The following describes two proteins that form a bound complex.

Interface contacts:
Residue I68 in protein 1 contacts residue V30 in protein 2 (closest heavy-atom distance 4.2 Å).
Residue D74 in protein 1 interacts with residue D31 in protein 2 (closest heavy-atom distance 4.0 Å).
Residue I23 in protein 1 contacts residue E34 in protein 2 (closest heavy-atom distance 4.0 Å).
Residue I69 in protein 1 is in contact with residue S29 in protein 2 (closest heavy-atom distance 3.6 Å).
Residue F65 in protein 1 is in contact with residue I28 in protein 2 (closest heavy-atom distance 4.5 Å).
Residue Y67 in protein 1 is in contact with residue K26 in protein 2 (closest heavy-atom distance 3.7 Å).
Residue F65 in protein 1 contacts residue L33 in protein 2 (closest heavy-atom distance 3.5 Å).
Residue V64 in protein 1 contacts residue K26 in protein 2 (closest heavy-atom distance 4.9 Å).
Residue D74 in protein 1 contacts residue V30 in protein 2 (closest heavy-atom distance 3.2 Å).
Residue I69 in protein 1 interacts with residue I28 in protein 2 (closest heavy-atom distance 2.9 Å).
Residue I68 in protein 1 is in contact with residue I28 in protein 2 (closest heavy-atom distance 3.2 Å).
Residue R71 in protein 1 interacts with residue V30 in protein 2 (closest heavy-atom distance 4.8 Å).
Residue F70 in protein 1 is in contact with residue V30 in protein 2 (closest heavy-atom distance 3.5 Å).
Residue Y25 in protein 1 interacts with residue L33 in protein 2 (closest heavy-atom distance 3.8 Å).
Residue I68 in protein 1 contacts residue S29 in protein 2 (closest heavy-atom distance 4.7 Å).
Residue A21 in protein 1 is in contact with residue E34 in protein 2 (closest heavy-atom distance 3.9 Å).
Residue Y67 in protein 1 is in contact with residue I28 in protein 2 (closest heavy-atom distance 3.2 Å).
Residue Y25 in protein 1 is in contact with residue V30 in protein 2 (closest heavy-atom distance 3.9 Å).
Residue Y67 in protein 1 contacts residue A25 in protein 2 (closest heavy-atom distance 3.6 Å).
Residue E66 in protein 1 is in contact with residue K26 in protein 2 (closest heavy-atom distance 3.7 Å).
Residue I68 in protein 1 interacts with residue L33 in protein 2 (closest heavy-atom distance 3.4 Å).
Residue I69 in protein 1 contacts residue V30 in protein 2 (closest heavy-atom distance 3.1 Å).
Residue R71 in protein 1 interacts with residue D31 in protein 2 (closest heavy-atom distance 4.3 Å).
Residue I69 in protein 1 interacts with residue V27 in protein 2 (closest heavy-atom distance 3.5 Å).
Residue S19 in protein 1 is in contact with residue E34 in protein 2 (closest heavy-atom distance 2.5 Å).
Residue S19 in protein 1 contacts residue V30 in protein 2 (closest heavy-atom distance 4.7 Å).
Residue Y25 in protein 1 contacts residue E34 in protein 2 (closest heavy-atom distance 3.0 Å).
Residue Y67 in protein 1 interacts with residue V27 in protein 2 (closest heavy-atom distance 3.8 Å).
Residue E63 in protein 1 is in contact with residue K26 in protein 2 (closest heavy-atom distance 3.5 Å).
Residue E66 in protein 1 contacts residue A25 in protein 2 (closest heavy-atom distance 3.3 Å).

Sequence of protein 1:
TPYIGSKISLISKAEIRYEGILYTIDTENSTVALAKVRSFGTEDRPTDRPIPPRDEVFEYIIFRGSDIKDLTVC

Sequence of protein 2:
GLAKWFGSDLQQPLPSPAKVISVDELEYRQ